Sequence of protein 2:
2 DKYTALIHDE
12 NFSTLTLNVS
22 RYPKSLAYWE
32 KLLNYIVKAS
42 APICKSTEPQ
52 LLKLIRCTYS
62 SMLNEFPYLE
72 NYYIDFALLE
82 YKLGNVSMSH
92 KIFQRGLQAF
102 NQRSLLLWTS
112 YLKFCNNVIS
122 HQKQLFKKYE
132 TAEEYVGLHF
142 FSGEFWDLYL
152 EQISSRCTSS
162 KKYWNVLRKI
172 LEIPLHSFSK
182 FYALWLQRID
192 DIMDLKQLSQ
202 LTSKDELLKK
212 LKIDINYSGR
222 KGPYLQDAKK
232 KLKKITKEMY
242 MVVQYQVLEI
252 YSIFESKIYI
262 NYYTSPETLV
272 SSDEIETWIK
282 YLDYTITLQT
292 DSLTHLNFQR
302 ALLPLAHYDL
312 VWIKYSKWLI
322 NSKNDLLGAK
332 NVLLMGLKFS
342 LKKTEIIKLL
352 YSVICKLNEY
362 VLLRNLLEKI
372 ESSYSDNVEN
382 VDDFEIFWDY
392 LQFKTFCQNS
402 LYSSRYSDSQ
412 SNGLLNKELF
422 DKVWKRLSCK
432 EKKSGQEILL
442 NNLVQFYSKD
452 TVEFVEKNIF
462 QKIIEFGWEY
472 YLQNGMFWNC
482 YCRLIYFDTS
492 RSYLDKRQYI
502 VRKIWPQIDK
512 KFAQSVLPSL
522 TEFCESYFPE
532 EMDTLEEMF

These two protein chains interact to form a complex.

Sequence of protein 1:
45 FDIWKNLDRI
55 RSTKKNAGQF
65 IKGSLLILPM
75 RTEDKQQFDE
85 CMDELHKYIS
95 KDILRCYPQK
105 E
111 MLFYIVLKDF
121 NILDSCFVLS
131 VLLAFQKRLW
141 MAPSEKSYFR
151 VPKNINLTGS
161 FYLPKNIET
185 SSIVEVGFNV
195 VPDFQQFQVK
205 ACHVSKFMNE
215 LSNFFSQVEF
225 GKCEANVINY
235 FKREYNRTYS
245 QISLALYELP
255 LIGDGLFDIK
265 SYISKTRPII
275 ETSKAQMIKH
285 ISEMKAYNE

Interface contacts:
Residue R365 in protein 2 is in contact with residue E77 in protein 1 (closest heavy-atom distance 2.7 Å).
Residue D326 in protein 2 contacts residue V190 in protein 1 (closest heavy-atom distance 3.1 Å).
Residue N332 in protein 2 interacts with residue V194 in protein 1 (closest heavy-atom distance 3.6 Å).
Residue L270 in protein 2 is in contact with residue Y266 in protein 1 (closest heavy-atom distance 3.9 Å).
Residue E268 in protein 2 interacts with residue Y266 in protein 1 (closest heavy-atom distance 3.2 Å).
Residue Q99 in protein 2 contacts residue P196 in protein 1 (closest heavy-atom distance 3.2 Å).
Residue C398 in protein 2 contacts residue W140 in protein 1 (closest heavy-atom distance 3.9 Å).
Residue Y23 in protein 2 contacts residue L260 in protein 1 (closest heavy-atom distance 3.3 Å).
Residue N102 in protein 2 interacts with residue F192 in protein 1 (closest heavy-atom distance 3.4 Å).
Residue N332 in protein 2 contacts residue Q200 in protein 1 (closest heavy-atom distance 2.3 Å).
Residue Y375 in protein 2 interacts with residue L253 in protein 1 (closest heavy-atom distance 3.1 Å).
Residue L358 in protein 2 contacts residue T158 in protein 1 (closest heavy-atom distance 3.8 Å).
Residue N325 in protein 2 contacts residue K204 in protein 1 (closest heavy-atom distance 4.0 Å).
Residue V362 in protein 2 interacts with residue R75 in protein 1 (closest heavy-atom distance 3.2 Å).
Residue K370 in protein 2 interacts with residue S247 in protein 1 (closest heavy-atom distance 3.6 Å).
Residue K25 in protein 2 is in contact with residue L260 in protein 1 (closest heavy-atom distance 3.0 Å).
Residue D326 in protein 2 is in contact with residue G191 in protein 1 (closest heavy-atom distance 3.1 Å).
Residue D326 in protein 2 interacts with residue Q202 in protein 1 (closest heavy-atom distance 3.5 Å).
Residue L328 in protein 2 contacts residue Q202 in protein 1 (closest heavy-atom distance 3.4 Å).
Residue L335 in protein 2 contacts residue Y243 in protein 1 (closest heavy-atom distance 3.8 Å).
Residue G329 in protein 2 interacts with residue F192 in protein 1 (closest heavy-atom distance 3.9 Å).
Residue L335 in protein 2 contacts residue I246 in protein 1 (closest heavy-atom distance 3.9 Å).
Residue K344 in protein 2 interacts with residue L253 in protein 1 (closest heavy-atom distance 3.8 Å).
Residue E268 in protein 2 is in contact with residue F261 in protein 1 (closest heavy-atom distance 3.6 Å).
Residue P24 in protein 2 interacts with residue L260 in protein 1 (closest heavy-atom distance 3.2 Å).
Residue R22 in protein 2 contacts residue G259 in protein 1 (closest heavy-atom distance 2.6 Å).
Residue N366 in protein 2 is in contact with residue R75 in protein 1 (closest heavy-atom distance 2.8 Å).
Residue K339 in protein 2 is in contact with residue Q245 in protein 1 (closest heavy-atom distance 2.8 Å).
Residue Y29 in protein 2 interacts with residue D262 in protein 1 (closest heavy-atom distance 2.5 Å).
Residue K370 in protein 2 contacts residue L250 in protein 1 (closest heavy-atom distance 3.9 Å).
Residue L270 in protein 2 contacts residue I274 in protein 1 (closest heavy-atom distance 4.2 Å).
Residue S374 in protein 2 interacts with residue L250 in protein 1 (closest heavy-atom distance 3.0 Å).
Residue K25 in protein 2 interacts with residue E252 in protein 1 (closest heavy-atom distance 3.0 Å).
Residue V333 in protein 2 interacts with residue F192 in protein 1 (closest heavy-atom distance 3.4 Å).
Residue Y361 in protein 2 interacts with residue W140 in protein 1 (closest heavy-atom distance 3.4 Å).
Residue L402 in protein 2 interacts with residue W140 in protein 1 (closest heavy-atom distance 3.5 Å).
Residue K344 in protein 2 interacts with residue A249 in protein 1 (closest heavy-atom distance 3.6 Å).
Residue S373 in protein 2 contacts residue Y251 in protein 1 (closest heavy-atom distance 3.6 Å).
Residue K339 in protein 2 contacts residue A249 in protein 1 (closest heavy-atom distance 4.0 Å).
Residue L342 in protein 2 is in contact with residue F261 in protein 1 (closest heavy-atom distance 3.4 Å).
Residue N359 in protein 2 is in contact with residue T158 in protein 1 (closest heavy-atom distance 3.4 Å).
Residue S401 in protein 2 interacts with residue W140 in protein 1 (closest heavy-atom distance 3.6 Å).
Residue M336 in protein 2 contacts residue F192 in protein 1 (closest heavy-atom distance 3.5 Å).
Residue L338 in protein 2 is in contact with residue A249 in protein 1 (closest heavy-atom distance 3.8 Å).
Residue V362 in protein 2 is in contact with residue W140 in protein 1 (closest heavy-atom distance 4.1 Å).
Residue L327 in protein 2 contacts residue Q202 in protein 1 (closest heavy-atom distance 3.6 Å).
Residue Y23 in protein 2 interacts with residue D262 in protein 1 (closest heavy-atom distance 3.3 Å).
Residue L328 in protein 2 is in contact with residue F201 in protein 1 (closest heavy-atom distance 4.1 Å).
Residue L328 in protein 2 is in contact with residue S160 in protein 1 (closest heavy-atom distance 3.5 Å).
Residue R22 in protein 2 interacts with residue D258 in protein 1 (closest heavy-atom distance 3.8 Å).
Residue N332 in protein 2 contacts residue F192 in protein 1 (closest heavy-atom distance 3.2 Å).
Residue Y375 in protein 2 contacts residue P254 in protein 1 (closest heavy-atom distance 3.4 Å).
Residue K370 in protein 2 is in contact with residue Y251 in protein 1 (closest heavy-atom distance 4.0 Å).
Residue L328 in protein 2 contacts residue V190 in protein 1 (closest heavy-atom distance 3.6 Å).
Residue S374 in protein 2 interacts with residue P254 in protein 1 (closest heavy-atom distance 3.1 Å).
Residue S26 in protein 2 interacts with residue L260 in protein 1 (closest heavy-atom distance 4.0 Å).
Residue N359 in protein 2 is in contact with residue K137 in protein 1 (closest heavy-atom distance 3.2 Å).
Residue G329 in protein 2 interacts with residue G191 in protein 1 (closest heavy-atom distance 3.5 Å).
Residue S374 in protein 2 interacts with residue Y251 in protein 1 (closest heavy-atom distance 3.7 Å).
Residue Y316 in protein 2 interacts with residue F192 in protein 1 (closest heavy-atom distance 3.4 Å).